Residue-level contacts at the interface:
Residue G110 in chain B is in contact with residue N20 in chain A (closest heavy-atom distance 2.9 Å).
Residue A164 in chain B contacts residue L23 in chain A (closest heavy-atom distance 3.6 Å).
Residue M80 in chain B is in contact with residue Y4 in chain A (closest heavy-atom distance 4.5 Å).
Residue L62 in chain B interacts with residue L23 in chain A (closest heavy-atom distance 4.2 Å).
Residue G110 in chain B is in contact with residue I19 in chain A (closest heavy-atom distance 3.8 Å).
Residue Y94 in chain B is in contact with residue L5 in chain A (closest heavy-atom distance 3.6 Å).
Residue S101 in chain B is in contact with residue A9 in chain A (closest heavy-atom distance 3.4 Å).
Residue A114 in chain B is in contact with residue G16 in chain A (closest heavy-atom distance 4.1 Å).
Residue W109 in chain B interacts with residue R24 in chain A (closest heavy-atom distance 4.5 Å).
Residue F77 in chain B is in contact with residue V8 in chain A (closest heavy-atom distance 3.6 Å).
Residue I65 in chain B is in contact with residue L23 in chain A (closest heavy-atom distance 4.0 Å).
Residue K97 in chain B is in contact with residue L5 in chain A (closest heavy-atom distance 3.6 Å).
Residue I69 in chain B interacts with residue I19 in chain A (closest heavy-atom distance 4.2 Å).
Residue R72 in chain B interacts with residue E18 in chain A (closest heavy-atom distance 2.6 Å).
Residue F118 in chain B interacts with residue V8 in chain A (closest heavy-atom distance 4.3 Å).
Residue I65 in chain B contacts residue A22 in chain A (closest heavy-atom distance 4.1 Å).
Residue M80 in chain B is in contact with residue V8 in chain A (closest heavy-atom distance 3.9 Å).
Residue H83 in chain B interacts with residue Y4 in chain A (closest heavy-atom distance 3.5 Å).
Residue W109 in chain B is in contact with residue L23 in chain A (closest heavy-atom distance 4.0 Å).
Residue L167 in chain B contacts residue L23 in chain A (closest heavy-atom distance 3.7 Å).
Residue I69 in chain B interacts with residue E18 in chain A (closest heavy-atom distance 3.8 Å).
Residue I98 in chain B interacts with residue L12 in chain A (closest heavy-atom distance 3.5 Å).
Residue L84 in chain B contacts residue L5 in chain A (closest heavy-atom distance 3.7 Å).
Residue F77 in chain B contacts residue L12 in chain A (closest heavy-atom distance 3.8 Å).
Residue G110 in chain B interacts with residue G16 in chain A (closest heavy-atom distance 3.3 Å).
Residue L84 in chain B contacts residue V8 in chain A (closest heavy-atom distance 4.0 Å).
Residue L102 in chain B contacts residue A9 in chain A (closest heavy-atom distance 4.2 Å).
Residue N108 in chain B contacts residue N20 in chain A (closest heavy-atom distance 2.7 Å).
Residue L102 in chain B is in contact with residue L12 in chain A (closest heavy-atom distance 3.8 Å).
Residue L84 in chain B interacts with residue Y4 in chain A (closest heavy-atom distance 3.7 Å).
Residue W109 in chain B contacts residue N20 in chain A (closest heavy-atom distance 3.8 Å).
Residue Y73 in chain B is in contact with residue T11 in chain A (closest heavy-atom distance 3.8 Å).
Residue E76 in chain B interacts with residue Q7 in chain A (closest heavy-atom distance 3.9 Å).
Residue F77 in chain B interacts with residue T11 in chain A (closest heavy-atom distance 3.9 Å).
Residue R111 in chain B interacts with residue N20 in chain A (closest heavy-atom distance 4.2 Å).
Residue Y73 in chain B is in contact with residue I15 in chain A (closest heavy-atom distance 3.6 Å).
Residue A114 in chain B is in contact with residue L12 in chain A (closest heavy-atom distance 3.7 Å).
Residue Y73 in chain B interacts with residue E18 in chain A (closest heavy-atom distance 2.6 Å).
Residue L167 in chain B interacts with residue R24 in chain A (closest heavy-atom distance 3.9 Å).
Residue L102 in chain B interacts with residue R13 in chain A (closest heavy-atom distance 3.7 Å).
Residue F77 in chain B contacts residue I15 in chain A (closest heavy-atom distance 3.9 Å).
Residue R111 in chain B interacts with residue G16 in chain A (closest heavy-atom distance 4.1 Å).
Residue N70 in chain B is in contact with residue I15 in chain A (closest heavy-atom distance 4.3 Å).
Residue I69 in chain B interacts with residue I15 in chain A (closest heavy-atom distance 4.1 Å).
Residue I98 in chain B interacts with residue V8 in chain A (closest heavy-atom distance 3.9 Å).
Residue S101 in chain B is in contact with residue E6 in chain A (closest heavy-atom distance 2.7 Å).
Residue F118 in chain B interacts with residue L12 in chain A (closest heavy-atom distance 3.7 Å).
Residue V113 in chain B contacts residue L23 in chain A (closest heavy-atom distance 4.3 Å).
Residue A114 in chain B interacts with residue I19 in chain A (closest heavy-atom distance 4.0 Å).
Residue I98 in chain B is in contact with residue L5 in chain A (closest heavy-atom distance 3.5 Å).
Residue Y73 in chain B is in contact with residue K14 in chain A (closest heavy-atom distance 3.7 Å).
Residue I98 in chain B interacts with residue A9 in chain A (closest heavy-atom distance 3.7 Å).
Residue A114 in chain B interacts with residue I15 in chain A (closest heavy-atom distance 4.2 Å).
Residue I69 in chain B is in contact with residue A22 in chain A (closest heavy-atom distance 4.2 Å).
Residue E76 in chain B contacts residue T11 in chain A (closest heavy-atom distance 3.2 Å).
Residue V113 in chain B contacts residue I19 in chain A (closest heavy-atom distance 4.0 Å).
Residue E76 in chain B interacts with residue K14 in chain A (closest heavy-atom distance 3.4 Å).
Residue M80 in chain B interacts with residue T11 in chain A (closest heavy-atom distance 3.3 Å).
Residue M80 in chain B is in contact with residue Q7 in chain A (closest heavy-atom distance 3.8 Å).
Residue S101 in chain B is in contact with residue R13 in chain A (closest heavy-atom distance 3.0 Å).

This data describes a binding interaction between two proteins.

Sequence of chain B:
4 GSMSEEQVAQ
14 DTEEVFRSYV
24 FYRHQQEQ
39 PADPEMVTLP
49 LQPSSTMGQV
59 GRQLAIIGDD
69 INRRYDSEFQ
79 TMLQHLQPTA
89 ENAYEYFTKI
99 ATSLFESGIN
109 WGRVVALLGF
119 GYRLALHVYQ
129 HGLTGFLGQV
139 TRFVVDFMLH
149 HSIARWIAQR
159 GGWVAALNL

Sequence of chain A:
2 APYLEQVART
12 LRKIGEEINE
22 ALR